Residue-level contacts at the interface:
Residue M21 in protein 2 contacts residue A7 in protein 1 (closest heavy-atom distance 4.5 Å).
Residue A35 in protein 2 interacts with residue I22 in protein 1 (closest heavy-atom distance 3.7 Å).
Residue S47 in protein 2 contacts residue K40 in protein 1 (closest heavy-atom distance 3.2 Å).
Residue S50 in protein 2 interacts with residue I37 in protein 1 (closest heavy-atom distance 3.6 Å).
Residue S47 in protein 2 contacts residue I37 in protein 1 (closest heavy-atom distance 4.6 Å).
Residue K43 in protein 2 is in contact with residue V33 in protein 1 (closest heavy-atom distance 4.3 Å).
Residue Y24 in protein 2 contacts residue K8 in protein 1 (closest heavy-atom distance 3.2 Å).
Residue F42 in protein 2 contacts residue W26 in protein 1 (closest heavy-atom distance 4.1 Å).
Residue V31 in protein 2 contacts residue I22 in protein 1 (closest heavy-atom distance 4.0 Å).
Residue Y24 in protein 2 is in contact with residue D5 in protein 1 (closest heavy-atom distance 4.0 Å).
Residue M28 in protein 2 is in contact with residue L14 in protein 1 (closest heavy-atom distance 3.7 Å).
Residue M28 in protein 2 contacts residue Q15 in protein 1 (closest heavy-atom distance 3.6 Å).
Residue I39 in protein 2 interacts with residue V29 in protein 1 (closest heavy-atom distance 4.3 Å).
Residue V31 in protein 2 interacts with residue Q15 in protein 1 (closest heavy-atom distance 4.9 Å).
Residue S50 in protein 2 is in contact with residue K40 in protein 1 (closest heavy-atom distance 3.5 Å).
Residue I39 in protein 2 contacts residue W26 in protein 1 (closest heavy-atom distance 3.8 Å).
Residue S50 in protein 2 is in contact with residue L41 in protein 1 (closest heavy-atom distance 4.5 Å).
Residue A27 in protein 2 is in contact with residue Q15 in protein 1 (closest heavy-atom distance 3.7 Å).
Residue T46 in protein 2 contacts residue I37 in protein 1 (closest heavy-atom distance 4.2 Å).
Residue I39 in protein 2 is in contact with residue A25 in protein 1 (closest heavy-atom distance 4.5 Å).
Residue G38 in protein 2 contacts residue W26 in protein 1 (closest heavy-atom distance 4.0 Å).
Residue I32 in protein 2 contacts residue I22 in protein 1 (closest heavy-atom distance 4.6 Å).
Residue V31 in protein 2 interacts with residue T19 in protein 1 (closest heavy-atom distance 4.4 Å).
Residue S50 in protein 2 is in contact with residue K44 in protein 1 (closest heavy-atom distance 4.3 Å).
Residue K43 in protein 2 contacts residue V29 in protein 1 (closest heavy-atom distance 4.4 Å).
Residue T46 in protein 2 is in contact with residue V33 in protein 1 (closest heavy-atom distance 4.1 Å).
Residue E20 in protein 2 interacts with residue D5 in protein 1 (closest heavy-atom distance 4.0 Å).
Residue Y24 in protein 2 contacts residue F11 in protein 1 (closest heavy-atom distance 3.6 Å).
Residue I32 in protein 2 is in contact with residue A18 in protein 1 (closest heavy-atom distance 4.1 Å).
Residue M28 in protein 2 is in contact with residue F11 in protein 1 (closest heavy-atom distance 3.5 Å).
Residue A25 in protein 2 contacts residue F11 in protein 1 (closest heavy-atom distance 4.0 Å).
Residue F42 in protein 2 is in contact with residue V30 in protein 1 (closest heavy-atom distance 4.8 Å).
Residue A35 in protein 2 contacts residue W26 in protein 1 (closest heavy-atom distance 4.8 Å).
Residue F42 in protein 2 interacts with residue V33 in protein 1 (closest heavy-atom distance 4.0 Å).
Residue Y24 in protein 2 is in contact with residue A7 in protein 1 (closest heavy-atom distance 4.9 Å).
Residue F42 in protein 2 interacts with residue V29 in protein 1 (closest heavy-atom distance 4.6 Å).
Residue M21 in protein 2 interacts with residue F11 in protein 1 (closest heavy-atom distance 4.5 Å).

These two protein chains interact to form a complex.

Sequence of protein 1:
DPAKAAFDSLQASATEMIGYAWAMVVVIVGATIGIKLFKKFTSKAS

Sequence of protein 2:
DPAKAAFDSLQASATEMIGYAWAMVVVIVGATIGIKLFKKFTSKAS